Interface contacts:
Residue Q635 in chain B interacts with residue R57 in chain A (closest heavy-atom distance 2.5 Å).
Residue I625 in chain B is in contact with residue C63 in chain A (closest heavy-atom distance 3.1 Å).
Residue S608 in chain B contacts residue H52 in chain A (closest heavy-atom distance 3.0 Å).
Residue A592 in chain B interacts with residue N64 in chain A (closest heavy-atom distance 2.8 Å).
Residue N594 in chain B contacts residue S73 in chain A (closest heavy-atom distance 2.9 Å).
Residue W658 in chain B is in contact with residue Y77 in chain A (closest heavy-atom distance 3.1 Å).
Residue T626 in chain B contacts residue C63 in chain A (closest heavy-atom distance 3.3 Å).
Residue F662 in chain B contacts residue R57 in chain A (closest heavy-atom distance 3.2 Å).
Residue Y628 in chain B interacts with residue Q61 in chain A (closest heavy-atom distance 3.4 Å).
Residue W632 in chain B is in contact with residue I47 in chain A (closest heavy-atom distance 3.3 Å).
Residue C647 in chain B is in contact with residue L121 in chain A (closest heavy-atom distance 3.4 Å).
Residue H627 in chain B contacts residue D66 in chain A (closest heavy-atom distance 3.4 Å).
Residue K616 in chain B is in contact with residue E43 in chain A (closest heavy-atom distance 3.3 Å).
Residue Y628 in chain B interacts with residue E37 in chain A (closest heavy-atom distance 2.9 Å).
Residue K614 in chain B interacts with residue S44 in chain A (closest heavy-atom distance 3.4 Å).
Residue V630 in chain B is in contact with residue F36 in chain A (closest heavy-atom distance 3.4 Å).
Residue S608 in chain B interacts with residue R51 in chain A (closest heavy-atom distance 3.0 Å).
Residue S607 in chain B is in contact with residue M83 in chain A (closest heavy-atom distance 3.4 Å).
Residue F631 in chain B interacts with residue I58 in chain A (closest heavy-atom distance 3.0 Å).
Residue R634 in chain B interacts with residue T24 in chain A (closest heavy-atom distance 3.4 Å).
Residue S608 in chain B contacts residue M83 in chain A (closest heavy-atom distance 3.0 Å).
Residue C647 in chain B contacts residue C137 in chain A (closest heavy-atom distance 2.0 Å).
Residue W632 in chain B contacts residue E37 in chain A (closest heavy-atom distance 3.0 Å).
Residue D645 in chain B is in contact with residue L121 in chain A (closest heavy-atom distance 3.4 Å).
Residue S603 in chain B interacts with residue T82 in chain A (closest heavy-atom distance 3.0 Å).
Residue S608 in chain B interacts with residue F53 in chain A (closest heavy-atom distance 3.2 Å).
Residue F642 in chain B interacts with residue R140 in chain A (closest heavy-atom distance 3.2 Å).
Residue R634 in chain B is in contact with residue G55 in chain A (closest heavy-atom distance 3.0 Å).
Residue W632 in chain B contacts residue P35 in chain A (closest heavy-atom distance 3.0 Å).
Residue I625 in chain B contacts residue V39 in chain A (closest heavy-atom distance 3.3 Å).
Residue P617 in chain B interacts with residue E43 in chain A (closest heavy-atom distance 3.1 Å).
Residue F642 in chain B contacts residue K141 in chain A (closest heavy-atom distance 2.6 Å).
Residue V597 in chain B contacts residue V74 in chain A (closest heavy-atom distance 3.3 Å).
Residue S664 in chain B is in contact with residue Y77 in chain A (closest heavy-atom distance 3.4 Å).
Residue Q610 in chain B contacts residue I47 in chain A (closest heavy-atom distance 3.1 Å).
Residue F631 in chain B interacts with residue R34 in chain A (closest heavy-atom distance 3.1 Å).
Residue Y646 in chain B is in contact with residue S139 in chain A (closest heavy-atom distance 3.2 Å).
Residue S608 in chain B interacts with residue E85 in chain A (closest heavy-atom distance 2.4 Å).
Residue L629 in chain B is in contact with residue Q61 in chain A (closest heavy-atom distance 2.7 Å).
Residue W632 in chain B is in contact with residue T24 in chain A (closest heavy-atom distance 3.4 Å).
Residue T657 in chain B contacts residue S79 in chain A (closest heavy-atom distance 3.4 Å).
Residue L629 in chain B interacts with residue C63 in chain A (closest heavy-atom distance 3.3 Å).
Residue I611 in chain B contacts residue T82 in chain A (closest heavy-atom distance 3.0 Å).
Residue R634 in chain B is in contact with residue V26 in chain A (closest heavy-atom distance 2.7 Å).
Residue E633 in chain B is in contact with residue P35 in chain A (closest heavy-atom distance 3.4 Å).
Residue I611 in chain B contacts residue I47 in chain A (closest heavy-atom distance 2.9 Å).
Residue S609 in chain B contacts residue L50 in chain A (closest heavy-atom distance 3.1 Å).
Residue N594 in chain B contacts residue V74 in chain A (closest heavy-atom distance 3.0 Å).
Residue S596 in chain B is in contact with residue S73 in chain A (closest heavy-atom distance 3.1 Å).
Residue S609 in chain B is in contact with residue H52 in chain A (closest heavy-atom distance 3.2 Å).
Residue R634 in chain B contacts residue P27 in chain A (closest heavy-atom distance 3.5 Å).
Residue I611 in chain B contacts residue A80 in chain A (closest heavy-atom distance 3.4 Å).
Residue W632 in chain B contacts residue Y56 in chain A (closest heavy-atom distance 3.1 Å).
Residue H627 in chain B is in contact with residue C63 in chain A (closest heavy-atom distance 2.8 Å).
Residue N594 in chain B is in contact with residue C72 in chain A (closest heavy-atom distance 2.7 Å).
Residue W615 in chain B contacts residue E43 in chain A (closest heavy-atom distance 2.7 Å).
Residue N622 in chain B contacts residue E43 in chain A (closest heavy-atom distance 3.4 Å).
Residue E633 in chain B contacts residue D4 in chain A (closest heavy-atom distance 2.8 Å).
Residue Q610 in chain B interacts with residue T82 in chain A (closest heavy-atom distance 3.4 Å).
Residue Y628 in chain B is in contact with residue F36 in chain A (closest heavy-atom distance 3.0 Å).

Sequence of chain A:
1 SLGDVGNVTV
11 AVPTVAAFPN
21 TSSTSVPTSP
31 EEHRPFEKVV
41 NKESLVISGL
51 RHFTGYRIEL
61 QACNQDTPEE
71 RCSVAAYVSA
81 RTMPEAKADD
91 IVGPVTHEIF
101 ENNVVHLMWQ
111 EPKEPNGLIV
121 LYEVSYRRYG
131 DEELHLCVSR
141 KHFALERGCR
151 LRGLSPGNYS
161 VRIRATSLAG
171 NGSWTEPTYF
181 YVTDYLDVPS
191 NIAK

These two protein chains interact to form a complex.

Sequence of chain B:
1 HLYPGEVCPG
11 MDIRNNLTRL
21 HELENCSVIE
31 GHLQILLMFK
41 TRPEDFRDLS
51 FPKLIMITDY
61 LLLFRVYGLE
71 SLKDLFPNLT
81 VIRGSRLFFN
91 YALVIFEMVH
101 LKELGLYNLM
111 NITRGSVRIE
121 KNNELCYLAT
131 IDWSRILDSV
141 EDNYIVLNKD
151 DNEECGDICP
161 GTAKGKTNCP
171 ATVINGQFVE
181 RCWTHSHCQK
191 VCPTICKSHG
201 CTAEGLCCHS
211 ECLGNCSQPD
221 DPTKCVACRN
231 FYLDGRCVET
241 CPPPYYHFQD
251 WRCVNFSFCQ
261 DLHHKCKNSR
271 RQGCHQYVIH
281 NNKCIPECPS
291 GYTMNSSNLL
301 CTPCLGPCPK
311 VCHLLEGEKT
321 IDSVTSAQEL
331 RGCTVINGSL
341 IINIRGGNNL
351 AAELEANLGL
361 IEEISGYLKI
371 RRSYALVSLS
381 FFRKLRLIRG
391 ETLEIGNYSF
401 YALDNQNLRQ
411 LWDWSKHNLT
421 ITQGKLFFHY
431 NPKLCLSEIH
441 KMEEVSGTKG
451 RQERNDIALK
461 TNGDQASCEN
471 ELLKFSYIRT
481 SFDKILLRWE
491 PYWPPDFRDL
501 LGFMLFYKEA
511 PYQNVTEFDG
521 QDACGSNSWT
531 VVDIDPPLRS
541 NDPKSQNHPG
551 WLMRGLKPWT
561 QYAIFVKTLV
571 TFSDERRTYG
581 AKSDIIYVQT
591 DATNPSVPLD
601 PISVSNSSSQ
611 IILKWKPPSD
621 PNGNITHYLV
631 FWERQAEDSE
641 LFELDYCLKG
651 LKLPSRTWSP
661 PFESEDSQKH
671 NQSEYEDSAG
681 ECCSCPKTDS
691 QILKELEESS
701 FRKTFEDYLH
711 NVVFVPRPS